Sequence of protein 1:
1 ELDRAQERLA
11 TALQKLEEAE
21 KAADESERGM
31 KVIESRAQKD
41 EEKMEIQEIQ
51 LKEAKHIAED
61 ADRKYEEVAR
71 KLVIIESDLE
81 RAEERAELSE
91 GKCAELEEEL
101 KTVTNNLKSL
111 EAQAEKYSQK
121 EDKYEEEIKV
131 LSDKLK

Residue-level contacts at the interface:
Residue R288 in protein 2 is in contact with residue E84 in protein 1 (closest heavy-atom distance 4.3 Å).
Residue Q287 in protein 2 contacts residue R85 in protein 1 (closest heavy-atom distance 2.7 Å).
Residue E286 in protein 2 interacts with residue R85 in protein 1 (closest heavy-atom distance 3.1 Å).
Residue R288 in protein 2 contacts residue R85 in protein 1 (closest heavy-atom distance 3.8 Å).
Residue R288 in protein 2 is in contact with residue R81 in protein 1 (closest heavy-atom distance 3.5 Å).
Residue A285 in protein 2 interacts with residue R85 in protein 1 (closest heavy-atom distance 4.2 Å).

The following describes two proteins that form a bound complex.

Sequence of protein 2:
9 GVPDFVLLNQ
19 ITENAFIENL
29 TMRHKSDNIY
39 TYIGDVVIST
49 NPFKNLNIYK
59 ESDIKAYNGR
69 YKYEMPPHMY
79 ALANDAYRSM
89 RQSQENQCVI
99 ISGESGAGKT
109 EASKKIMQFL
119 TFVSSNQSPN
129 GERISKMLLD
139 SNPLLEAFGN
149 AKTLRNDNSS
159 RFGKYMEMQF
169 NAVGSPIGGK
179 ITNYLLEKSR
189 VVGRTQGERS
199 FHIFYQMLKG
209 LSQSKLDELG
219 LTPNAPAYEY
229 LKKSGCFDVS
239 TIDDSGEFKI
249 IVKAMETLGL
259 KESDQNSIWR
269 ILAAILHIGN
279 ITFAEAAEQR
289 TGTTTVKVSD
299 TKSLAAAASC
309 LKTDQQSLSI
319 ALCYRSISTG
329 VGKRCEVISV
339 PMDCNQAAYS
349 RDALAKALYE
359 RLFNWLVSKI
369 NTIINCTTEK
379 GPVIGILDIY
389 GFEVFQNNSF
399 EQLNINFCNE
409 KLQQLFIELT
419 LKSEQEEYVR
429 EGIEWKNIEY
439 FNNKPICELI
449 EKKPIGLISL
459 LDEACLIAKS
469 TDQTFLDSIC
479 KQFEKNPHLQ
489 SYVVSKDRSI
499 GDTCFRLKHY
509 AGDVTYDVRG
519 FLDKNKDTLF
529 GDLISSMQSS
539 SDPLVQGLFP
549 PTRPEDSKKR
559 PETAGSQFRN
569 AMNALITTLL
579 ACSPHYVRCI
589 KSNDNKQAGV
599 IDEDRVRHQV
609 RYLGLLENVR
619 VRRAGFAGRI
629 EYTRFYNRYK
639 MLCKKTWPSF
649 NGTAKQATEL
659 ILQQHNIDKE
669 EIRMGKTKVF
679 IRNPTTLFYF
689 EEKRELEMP